This data describes a binding interaction between two proteins.

Sequence of protein 1:
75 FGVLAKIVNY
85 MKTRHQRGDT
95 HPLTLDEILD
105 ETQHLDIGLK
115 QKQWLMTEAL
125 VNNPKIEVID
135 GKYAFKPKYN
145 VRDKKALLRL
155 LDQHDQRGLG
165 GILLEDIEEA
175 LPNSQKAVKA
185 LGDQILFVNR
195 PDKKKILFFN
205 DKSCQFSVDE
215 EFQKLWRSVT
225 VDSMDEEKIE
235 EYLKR

Sequence of protein 2:
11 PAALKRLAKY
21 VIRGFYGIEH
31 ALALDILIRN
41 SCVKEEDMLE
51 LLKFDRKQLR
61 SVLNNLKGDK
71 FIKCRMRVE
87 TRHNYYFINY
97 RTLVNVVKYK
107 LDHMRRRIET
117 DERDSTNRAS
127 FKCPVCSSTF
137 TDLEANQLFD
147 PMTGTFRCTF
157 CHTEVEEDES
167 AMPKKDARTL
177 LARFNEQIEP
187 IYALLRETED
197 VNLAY

Contacts between the two chains:
Residue F54 in protein 2 interacts with residue K199 in protein 1 (closest heavy-atom distance 4.1 Å).
Residue K70 in protein 2 contacts residue V225 in protein 1 (closest heavy-atom distance 3.8 Å).
Residue K70 in protein 2 interacts with residue D226 in protein 1 (closest heavy-atom distance 3.5 Å).
Residue R23 in protein 2 is in contact with residue C208 in protein 1 (closest heavy-atom distance 4.1 Å).
Residue K53 in protein 2 contacts residue I166 in protein 1 (closest heavy-atom distance 3.4 Å).
Residue G24 in protein 2 contacts residue Q217 in protein 1 (closest heavy-atom distance 3.5 Å).
Residue H109 in protein 2 is in contact with residue S222 in protein 1 (closest heavy-atom distance 3.8 Å).
Residue I187 in protein 2 interacts with residue F210 in protein 1 (closest heavy-atom distance 3.5 Å).
Residue L32 in protein 2 contacts residue V192 in protein 1 (closest heavy-atom distance 3.7 Å).
Residue M110 in protein 2 contacts residue L219 in protein 1 (closest heavy-atom distance 3.6 Å).
Residue Y26 in protein 2 is in contact with residue W220 in protein 1 (closest heavy-atom distance 3.8 Å).
Residue G24 in protein 2 is in contact with residue V212 in protein 1 (closest heavy-atom distance 4.0 Å).
Residue K106 in protein 2 interacts with residue T224 in protein 1 (closest heavy-atom distance 2.9 Å).
Residue R113 in protein 2 interacts with residue L219 in protein 1 (closest heavy-atom distance 3.5 Å).
Residue G24 in protein 2 contacts residue Q209 in protein 1 (closest heavy-atom distance 2.6 Å).
Residue F25 in protein 2 interacts with residue F216 in protein 1 (closest heavy-atom distance 3.7 Å).
Residue L52 in protein 2 interacts with residue K199 in protein 1 (closest heavy-atom distance 4.0 Å).
Residue K53 in protein 2 is in contact with residue K199 in protein 1 (closest heavy-atom distance 3.1 Å).
Residue R23 in protein 2 contacts residue S207 in protein 1 (closest heavy-atom distance 3.3 Å).
Residue Y105 in protein 2 is in contact with residue E231 in protein 1 (closest heavy-atom distance 2.9 Å).
Residue R39 in protein 2 interacts with residue R161 in protein 1 (closest heavy-atom distance 2.8 Å).
Residue L32 in protein 2 interacts with residue R194 in protein 1 (closest heavy-atom distance 4.0 Å).
Residue K70 in protein 2 contacts residue S227 in protein 1 (closest heavy-atom distance 3.9 Å).
Residue V103 in protein 2 contacts residue W220 in protein 1 (closest heavy-atom distance 4.1 Å).
Residue Y105 in protein 2 contacts residue T224 in protein 1 (closest heavy-atom distance 3.5 Å).
Residue P186 in protein 2 interacts with residue F210 in protein 1 (closest heavy-atom distance 3.3 Å).
Residue L176 in protein 2 contacts residue F216 in protein 1 (closest heavy-atom distance 3.5 Å).
Residue F25 in protein 2 contacts residue V212 in protein 1 (closest heavy-atom distance 3.8 Å).
Residue F180 in protein 2 is in contact with residue F216 in protein 1 (closest heavy-atom distance 3.4 Å).
Residue F54 in protein 2 interacts with residue L201 in protein 1 (closest heavy-atom distance 3.5 Å).
Residue D55 in protein 2 contacts residue D196 in protein 1 (closest heavy-atom distance 3.1 Å).
Residue V21 in protein 2 is in contact with residue F210 in protein 1 (closest heavy-atom distance 3.4 Å).
Residue Y105 in protein 2 is in contact with residue K238 in protein 1 (closest heavy-atom distance 3.9 Å).
Residue K70 in protein 2 is in contact with residue M228 in protein 1 (closest heavy-atom distance 3.4 Å).
Residue I28 in protein 2 is in contact with residue R194 in protein 1 (closest heavy-atom distance 3.5 Å).
Residue T98 in protein 2 interacts with residue M228 in protein 1 (closest heavy-atom distance 3.9 Å).
Residue R112 in protein 2 is in contact with residue K238 in protein 1 (closest heavy-atom distance 3.7 Å).
Residue K106 in protein 2 is in contact with residue W220 in protein 1 (closest heavy-atom distance 3.4 Å).
Residue F25 in protein 2 is in contact with residue W220 in protein 1 (closest heavy-atom distance 3.2 Å).
Residue K53 in protein 2 is in contact with residue G164 in protein 1 (closest heavy-atom distance 3.1 Å).
Residue L52 in protein 2 interacts with residue L201 in protein 1 (closest heavy-atom distance 3.3 Å).
Residue D108 in protein 2 is in contact with residue E235 in protein 1 (closest heavy-atom distance 3.2 Å).
Residue F54 in protein 2 interacts with residue P195 in protein 1 (closest heavy-atom distance 3.5 Å).
Residue I36 in protein 2 is in contact with residue L163 in protein 1 (closest heavy-atom distance 3.6 Å).
Residue G68 in protein 2 interacts with residue V225 in protein 1 (closest heavy-atom distance 2.7 Å).
Residue K106 in protein 2 is in contact with residue S222 in protein 1 (closest heavy-atom distance 3.7 Å).
Residue M110 in protein 2 contacts residue F216 in protein 1 (closest heavy-atom distance 3.3 Å).
Residue K53 in protein 2 is in contact with residue G165 in protein 1 (closest heavy-atom distance 2.7 Å).
Residue R112 in protein 2 contacts residue E234 in protein 1 (closest heavy-atom distance 4.1 Å).
Residue I114 in protein 2 is in contact with residue L219 in protein 1 (closest heavy-atom distance 3.6 Å).
Residue Q183 in protein 2 contacts residue S211 in protein 1 (closest heavy-atom distance 2.4 Å).
Residue Q183 in protein 2 contacts residue V212 in protein 1 (closest heavy-atom distance 3.9 Å).
Residue F25 in protein 2 contacts residue Q217 in protein 1 (closest heavy-atom distance 2.3 Å).
Residue Q183 in protein 2 is in contact with residue F210 in protein 1 (closest heavy-atom distance 3.9 Å).
Residue L52 in protein 2 contacts residue L163 in protein 1 (closest heavy-atom distance 3.5 Å).
Residue D108 in protein 2 contacts residue K238 in protein 1 (closest heavy-atom distance 3.4 Å).
Residue K53 in protein 2 is in contact with residue L201 in protein 1 (closest heavy-atom distance 3.8 Å).
Residue Q58 in protein 2 is in contact with residue R194 in protein 1 (closest heavy-atom distance 3.9 Å).
Residue R179 in protein 2 is in contact with residue D213 in protein 1 (closest heavy-atom distance 2.8 Å).
Residue M110 in protein 2 contacts residue W220 in protein 1 (closest heavy-atom distance 3.5 Å).